This data describes a binding interaction between two proteins.

Sequence of chain A:
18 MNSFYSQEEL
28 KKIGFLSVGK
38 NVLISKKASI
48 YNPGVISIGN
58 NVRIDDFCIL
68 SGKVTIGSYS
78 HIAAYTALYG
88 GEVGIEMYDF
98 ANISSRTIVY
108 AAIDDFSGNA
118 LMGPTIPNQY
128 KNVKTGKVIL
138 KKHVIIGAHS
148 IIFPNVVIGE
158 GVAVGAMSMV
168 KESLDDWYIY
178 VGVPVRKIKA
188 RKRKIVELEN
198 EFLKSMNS

Contacts between the two chains:
Residue T122 in chain A is in contact with residue S77 in chain B (closest heavy-atom distance 3.6 Å).
Residue I148 in chain A interacts with residue M164 in chain B (closest heavy-atom distance 3.4 Å).
Residue T122 in chain A contacts residue Y76 in chain B (closest heavy-atom distance 3.3 Å).
Residue Y82 in chain A is in contact with residue R103 in chain B (closest heavy-atom distance 2.7 Å).
Residue T122 in chain A is in contact with residue N58 in chain B (closest heavy-atom distance 3.3 Å).
Residue G115 in chain A interacts with residue I192 in chain B (closest heavy-atom distance 3.1 Å).
Residue M119 in chain A is in contact with residue R188 in chain B (closest heavy-atom distance 3.8 Å).
Residue S147 in chain A interacts with residue H146 in chain B (closest heavy-atom distance 3.7 Å).
Residue I66 in chain A interacts with residue A81 in chain B (closest heavy-atom distance 3.6 Å).
Residue N49 in chain A interacts with residue M18 in chain B (closest heavy-atom distance 3.4 Å).
Residue G115 in chain A interacts with residue K191 in chain B (closest heavy-atom distance 3.3 Å).
Residue A117 in chain A contacts residue L195 in chain B (closest heavy-atom distance 3.6 Å).
Residue Y48 in chain A contacts residue D63 in chain B (closest heavy-atom distance 2.5 Å).
Residue P124 in chain A is in contact with residue F199 in chain B (closest heavy-atom distance 3.6 Å).
Residue R103 in chain A interacts with residue H146 in chain B (closest heavy-atom distance 3.2 Å).
Residue V180 in chain A contacts residue M164 in chain B (closest heavy-atom distance 3.7 Å).
Residue P121 in chain A is in contact with residue R60 in chain B (closest heavy-atom distance 3.6 Å).
Residue Y127 in chain A contacts residue F199 in chain B (closest heavy-atom distance 3.5 Å).
Residue T104 in chain A contacts residue R103 in chain B (closest heavy-atom distance 3.0 Å).
Residue T83 in chain A contacts residue Y82 in chain B (closest heavy-atom distance 3.7 Å).
Residue F113 in chain A interacts with residue V161 in chain B (closest heavy-atom distance 3.8 Å).
Residue A117 in chain A interacts with residue I192 in chain B (closest heavy-atom distance 3.0 Å).
Residue I105 in chain A contacts residue R103 in chain B (closest heavy-atom distance 3.2 Å).
Residue Y86 in chain A contacts residue A81 in chain B (closest heavy-atom distance 3.6 Å).
Residue P121 in chain A contacts residue H78 in chain B (closest heavy-atom distance 3.2 Å).
Residue N116 in chain A is in contact with residue K189 in chain B (closest heavy-atom distance 3.5 Å).
Residue G115 in chain A contacts residue R188 in chain B (closest heavy-atom distance 3.4 Å).
Residue L118 in chain A contacts residue H140 in chain B (closest heavy-atom distance 3.6 Å).
Residue Y48 in chain A is in contact with residue S20 in chain B (closest heavy-atom distance 3.1 Å).
Residue N116 in chain A is in contact with residue K191 in chain B (closest heavy-atom distance 2.8 Å).
Residue S46 in chain A contacts residue D63 in chain B (closest heavy-atom distance 2.7 Å).
Residue Y82 in chain A interacts with residue Y82 in chain B (closest heavy-atom distance 3.2 Å).
Residue M119 in chain A interacts with residue N99 in chain B (closest heavy-atom distance 3.8 Å).
Residue S165 in chain A is in contact with residue M164 in chain B (closest heavy-atom distance 3.1 Å).
Residue M119 in chain A contacts residue I142 in chain B (closest heavy-atom distance 3.0 Å).
Residue Y107 in chain A interacts with residue A145 in chain B (closest heavy-atom distance 3.5 Å).
Residue K44 in chain A interacts with residue F64 in chain B (closest heavy-atom distance 3.6 Å).
Residue F113 in chain A is in contact with residue R188 in chain B (closest heavy-atom distance 2.8 Å).
Residue S46 in chain A is in contact with residue K44 in chain B (closest heavy-atom distance 3.0 Å).
Residue A45 in chain A contacts residue K44 in chain B (closest heavy-atom distance 3.3 Å).
Residue I105 in chain A is in contact with residue H146 in chain B (closest heavy-atom distance 3.3 Å).
Residue H146 in chain A contacts residue H146 in chain B (closest heavy-atom distance 3.7 Å).
Residue S46 in chain A is in contact with residue F64 in chain B (closest heavy-atom distance 3.7 Å).
Residue R103 in chain A is in contact with residue R103 in chain B (closest heavy-atom distance 3.5 Å).
Residue I123 in chain A interacts with residue F97 in chain B (closest heavy-atom distance 3.8 Å).
Residue F113 in chain A interacts with residue G144 in chain B (closest heavy-atom distance 3.7 Å).
Residue I148 in chain A is in contact with residue H146 in chain B (closest heavy-atom distance 3.7 Å).
Residue I66 in chain A interacts with residue F64 in chain B (closest heavy-atom distance 3.8 Å).
Residue F64 in chain A is in contact with residue Y82 in chain B (closest heavy-atom distance 2.7 Å).
Residue N116 in chain A interacts with residue L195 in chain B (closest heavy-atom distance 3.5 Å).
Residue G115 in chain A is in contact with residue K189 in chain B (closest heavy-atom distance 3.1 Å).
Residue Y86 in chain A interacts with residue S102 in chain B (closest heavy-atom distance 3.4 Å).
Residue S114 in chain A interacts with residue K189 in chain B (closest heavy-atom distance 2.9 Å).
Residue I105 in chain A contacts residue S102 in chain B (closest heavy-atom distance 3.6 Å).
Residue F64 in chain A contacts residue F64 in chain B (closest heavy-atom distance 3.5 Å).
Residue S114 in chain A is in contact with residue R188 in chain B (closest heavy-atom distance 3.7 Å).
Residue F113 in chain A interacts with residue I142 in chain B (closest heavy-atom distance 3.3 Å).
Residue I66 in chain A interacts with residue Y82 in chain B (closest heavy-atom distance 3.4 Å).
Residue Y127 in chain A contacts residue S202 in chain B (closest heavy-atom distance 3.6 Å).
Residue Y127 in chain A interacts with residue E198 in chain B (closest heavy-atom distance 3.5 Å).

Sequence of chain B:
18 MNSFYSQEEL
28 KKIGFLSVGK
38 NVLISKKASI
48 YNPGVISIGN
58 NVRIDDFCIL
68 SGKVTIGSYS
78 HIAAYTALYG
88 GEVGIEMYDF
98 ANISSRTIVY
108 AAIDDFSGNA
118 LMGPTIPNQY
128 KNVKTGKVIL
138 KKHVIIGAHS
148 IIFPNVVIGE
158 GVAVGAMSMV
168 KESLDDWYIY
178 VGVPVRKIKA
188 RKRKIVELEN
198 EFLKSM